These two protein chains interact to form a complex.

Interface contacts:
Residue I487 in the first protein interacts with residue V33 in the second protein (closest heavy-atom distance 4.4 Å).
Residue T592 in the first protein contacts residue M99 in the second protein (closest heavy-atom distance 4.9 Å).
Residue G539 in the first protein contacts residue M99 in the second protein (closest heavy-atom distance 3.2 Å).
Residue M648 in the first protein interacts with residue I109 in the second protein (closest heavy-atom distance 4.6 Å).
Residue L651 in the first protein is in contact with residue I109 in the second protein (closest heavy-atom distance 3.6 Å).
Residue F591 in the first protein is in contact with residue A103 in the second protein (closest heavy-atom distance 3.9 Å).
Residue G539 in the first protein is in contact with residue G34 in the second protein (closest heavy-atom distance 4.6 Å).
Residue P490 in the first protein is in contact with residue F28 in the second protein (closest heavy-atom distance 3.5 Å).
Residue I487 in the first protein contacts residue K98 in the second protein (closest heavy-atom distance 3.3 Å).
Residue H537 in the first protein is in contact with residue R32 in the second protein (closest heavy-atom distance 4.1 Å).
Residue H540 in the first protein interacts with residue A54 in the second protein (closest heavy-atom distance 4.8 Å).
Residue S488 in the first protein interacts with residue F28 in the second protein (closest heavy-atom distance 4.2 Å).
Residue D534 in the first protein interacts with residue R32 in the second protein (closest heavy-atom distance 4.5 Å).
Residue S488 in the first protein is in contact with residue R32 in the second protein (closest heavy-atom distance 4.7 Å).
Residue N588 in the first protein is in contact with residue A103 in the second protein (closest heavy-atom distance 4.5 Å).
Residue A538 in the first protein contacts residue V33 in the second protein (closest heavy-atom distance 4.0 Å).
Residue N588 in the first protein interacts with residue M100 in the second protein (closest heavy-atom distance 4.5 Å).
Residue F591 in the first protein contacts residue A107 in the second protein (closest heavy-atom distance 4.6 Å).
Residue A538 in the first protein interacts with residue I52 in the second protein (closest heavy-atom distance 4.8 Å).
Residue G539 in the first protein contacts residue M100 in the second protein (closest heavy-atom distance 3.6 Å).
Residue R596 in the first protein contacts residue E106 in the second protein (closest heavy-atom distance 4.5 Å).
Residue A489 in the first protein is in contact with residue T29 in the second protein (closest heavy-atom distance 4.2 Å).
Residue F591 in the first protein is in contact with residue I109 in the second protein (closest heavy-atom distance 4.2 Å).
Residue R596 in the first protein interacts with residue W48 in the second protein (closest heavy-atom distance 3.2 Å).
Residue E495 in the first protein interacts with residue R32 in the second protein (closest heavy-atom distance 2.7 Å).
Residue P490 in the first protein is in contact with residue T29 in the second protein (closest heavy-atom distance 3.1 Å).
Residue I541 in the first protein is in contact with residue M100 in the second protein (closest heavy-atom distance 4.5 Å).
Residue H537 in the first protein contacts residue V33 in the second protein (closest heavy-atom distance 3.8 Å).
Residue M648 in the first protein contacts residue M104 in the second protein (closest heavy-atom distance 3.6 Å).
Residue T592 in the first protein contacts residue A103 in the second protein (closest heavy-atom distance 3.6 Å).
Residue Y536 in the first protein interacts with residue M100 in the second protein (closest heavy-atom distance 3.1 Å).
Residue S488 in the first protein is in contact with residue T29 in the second protein (closest heavy-atom distance 3.1 Å).
Residue P490 in the first protein interacts with residue G27 in the second protein (closest heavy-atom distance 4.1 Å).
Residue H540 in the first protein contacts residue G56 in the second protein (closest heavy-atom distance 3.8 Å).
Residue A538 in the first protein interacts with residue N53 in the second protein (closest heavy-atom distance 3.6 Å).
Residue A489 in the first protein contacts residue F28 in the second protein (closest heavy-atom distance 4.7 Å).
Residue K498 in the first protein interacts with residue R32 in the second protein (closest heavy-atom distance 3.8 Å).
Residue A489 in the first protein interacts with residue G27 in the second protein (closest heavy-atom distance 4.7 Å).
Residue L651 in the first protein interacts with residue A107 in the second protein (closest heavy-atom distance 3.9 Å).
Residue I487 in the first protein is in contact with residue F28 in the second protein (closest heavy-atom distance 4.7 Å).
Residue H537 in the first protein contacts residue M100 in the second protein (closest heavy-atom distance 4.1 Å).
Residue A538 in the first protein contacts residue A54 in the second protein (closest heavy-atom distance 3.4 Å).
Residue Q647 in the first protein is in contact with residue I109 in the second protein (closest heavy-atom distance 4.2 Å).
Residue R644 in the first protein is in contact with residue M104 in the second protein (closest heavy-atom distance 3.7 Å).
Residue A538 in the first protein contacts residue R32 in the second protein (closest heavy-atom distance 3.3 Å).
Residue H540 in the first protein is in contact with residue S55 in the second protein (closest heavy-atom distance 4.8 Å).
Residue G539 in the first protein interacts with residue N53 in the second protein (closest heavy-atom distance 2.7 Å).
Residue A538 in the first protein interacts with residue M99 in the second protein (closest heavy-atom distance 4.9 Å).
Residue N588 in the first protein contacts residue M104 in the second protein (closest heavy-atom distance 4.2 Å).
Residue H540 in the first protein interacts with residue N53 in the second protein (closest heavy-atom distance 3.4 Å).
Residue H537 in the first protein interacts with residue K98 in the second protein (closest heavy-atom distance 4.8 Å).
Residue H537 in the first protein contacts residue G34 in the second protein (closest heavy-atom distance 3.5 Å).
Residue A538 in the first protein interacts with residue G34 in the second protein (closest heavy-atom distance 2.9 Å).

Sequence of the second protein:
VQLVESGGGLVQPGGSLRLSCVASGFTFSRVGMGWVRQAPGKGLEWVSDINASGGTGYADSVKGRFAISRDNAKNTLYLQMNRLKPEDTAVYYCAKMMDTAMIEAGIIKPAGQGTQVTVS

Sequence of the first protein:
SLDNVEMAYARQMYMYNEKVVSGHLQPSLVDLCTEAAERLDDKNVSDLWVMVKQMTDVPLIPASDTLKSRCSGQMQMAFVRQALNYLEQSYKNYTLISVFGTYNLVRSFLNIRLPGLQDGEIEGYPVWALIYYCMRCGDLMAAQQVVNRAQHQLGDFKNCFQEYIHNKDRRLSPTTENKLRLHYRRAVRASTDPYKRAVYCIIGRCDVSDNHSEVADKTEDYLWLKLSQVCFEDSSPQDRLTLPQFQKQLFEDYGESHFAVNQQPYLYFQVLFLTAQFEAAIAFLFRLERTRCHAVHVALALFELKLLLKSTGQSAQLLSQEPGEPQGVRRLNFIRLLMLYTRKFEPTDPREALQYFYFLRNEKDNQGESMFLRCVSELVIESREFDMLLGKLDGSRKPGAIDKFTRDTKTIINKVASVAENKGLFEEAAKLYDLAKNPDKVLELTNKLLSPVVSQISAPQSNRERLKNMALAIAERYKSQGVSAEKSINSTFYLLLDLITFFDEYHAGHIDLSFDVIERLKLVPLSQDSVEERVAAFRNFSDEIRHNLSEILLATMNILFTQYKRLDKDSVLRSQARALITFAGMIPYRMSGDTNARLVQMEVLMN